Residue-level contacts at the interface:
Residue W427 in chain A contacts residue P272 in chain B (closest heavy-atom distance 3.5 Å).
Residue E142 in chain A interacts with residue P101 in chain B (closest heavy-atom distance 3.3 Å).
Residue G442 in chain A interacts with residue E278 in chain B (closest heavy-atom distance 3.5 Å).
Residue M457 in chain A interacts with residue M275 in chain B (closest heavy-atom distance 3.4 Å).
Residue P139 in chain A is in contact with residue Y85 in chain B (closest heavy-atom distance 3.8 Å).
Residue K452 in chain A contacts residue D276 in chain B (closest heavy-atom distance 3.4 Å).
Residue V141 in chain A contacts residue H81 in chain B (closest heavy-atom distance 3.7 Å).
Residue V141 in chain A is in contact with residue T98 in chain B (closest heavy-atom distance 3.8 Å).
Residue K446 in chain A is in contact with residue F274 in chain B (closest heavy-atom distance 3.4 Å).
Residue P373 in chain A is in contact with residue T186 in chain B (closest heavy-atom distance 3.6 Å).
Residue H62 in chain A is in contact with residue Q92 in chain B (closest heavy-atom distance 3.1 Å).
Residue P59 in chain A interacts with residue W79 in chain B (closest heavy-atom distance 3.3 Å).
Residue W455 in chain A is in contact with residue M275 in chain B (closest heavy-atom distance 3.2 Å).
Residue W455 in chain A is in contact with residue D276 in chain B (closest heavy-atom distance 3.4 Å).
Residue V141 in chain A is in contact with residue Q84 in chain B (closest heavy-atom distance 3.2 Å).
Residue S454 in chain A interacts with residue F274 in chain B (closest heavy-atom distance 3.1 Å).
Residue S145 in chain A interacts with residue P99 in chain B (closest heavy-atom distance 3.5 Å).
Residue T443 in chain A contacts residue Q277 in chain B (closest heavy-atom distance 3.1 Å).
Residue N377 in chain A contacts residue T186 in chain B (closest heavy-atom distance 3.6 Å).
Residue W455 in chain A is in contact with residue F274 in chain B (closest heavy-atom distance 3.3 Å).
Residue V437 in chain A is in contact with residue W301 in chain B (closest heavy-atom distance 3.4 Å).
Residue V444 in chain A interacts with residue F274 in chain B (closest heavy-atom distance 3.5 Å).
Residue F21 in chain A interacts with residue R69 in chain B (closest heavy-atom distance 3.2 Å).
Residue S454 in chain A interacts with residue D276 in chain B (closest heavy-atom distance 3.0 Å).
Residue H62 in chain A is in contact with residue S93 in chain B (closest heavy-atom distance 3.5 Å).
Residue G442 in chain A interacts with residue L279 in chain B (closest heavy-atom distance 3.3 Å).
Residue L148 in chain A is in contact with residue I94 in chain B (closest heavy-atom distance 3.5 Å).
Residue I20 in chain A is in contact with residue T75 in chain B (closest heavy-atom distance 3.6 Å).
Residue Y138 in chain A contacts residue L86 in chain B (closest heavy-atom distance 3.7 Å).
Residue Y138 in chain A interacts with residue Y85 in chain B (closest heavy-atom distance 2.5 Å).
Residue E142 in chain A contacts residue H81 in chain B (closest heavy-atom distance 3.5 Å).
Residue S456 in chain A contacts residue D276 in chain B (closest heavy-atom distance 3.5 Å).
Residue M457 in chain A interacts with residue Y271 in chain B (closest heavy-atom distance 3.6 Å).
Residue Q233 in chain A contacts residue P88 in chain B (closest heavy-atom distance 3.2 Å).
Residue V141 in chain A interacts with residue D96 in chain B (closest heavy-atom distance 3.5 Å).
Residue L232 in chain A interacts with residue Q89 in chain B (closest heavy-atom distance 3.1 Å).
Residue Q233 in chain A contacts residue Q89 in chain B (closest heavy-atom distance 3.5 Å).
Residue R376 in chain A interacts with residue R188 in chain B (closest heavy-atom distance 3.7 Å).
Residue Q445 in chain A interacts with residue D276 in chain B (closest heavy-atom distance 3.3 Å).
Residue M344 in chain A interacts with residue I94 in chain B (closest heavy-atom distance 3.7 Å).
Residue S145 in chain A is in contact with residue T98 in chain B (closest heavy-atom distance 3.0 Å).
Residue Y138 in chain A is in contact with residue P88 in chain B (closest heavy-atom distance 3.6 Å).
Residue Y435 in chain A interacts with residue F274 in chain B (closest heavy-atom distance 3.9 Å).
Residue Q233 in chain A is in contact with residue T91 in chain B (closest heavy-atom distance 3.1 Å).
Residue D421 in chain A interacts with residue P272 in chain B (closest heavy-atom distance 3.8 Å).
Residue Y25 in chain A contacts residue R73 in chain B (closest heavy-atom distance 3.4 Å).
Residue S145 in chain A is in contact with residue L97 in chain B (closest heavy-atom distance 2.1 Å).
Residue W427 in chain A is in contact with residue P268 in chain B (closest heavy-atom distance 3.4 Å).
Residue E142 in chain A is in contact with residue T100 in chain B (closest heavy-atom distance 3.8 Å).
Residue V141 in chain A is in contact with residue L97 in chain B (closest heavy-atom distance 3.7 Å).
Residue V444 in chain A is in contact with residue L279 in chain B (closest heavy-atom distance 3.8 Å).
Residue V444 in chain A contacts residue Q277 in chain B (closest heavy-atom distance 2.9 Å).
Residue W427 in chain A contacts residue Y271 in chain B (closest heavy-atom distance 3.2 Å).
Residue L148 in chain A interacts with residue L97 in chain B (closest heavy-atom distance 3.9 Å).
Residue M457 in chain A interacts with residue Q264 in chain B (closest heavy-atom distance 3.8 Å).
Residue L232 in chain A is in contact with residue P88 in chain B (closest heavy-atom distance 3.8 Å).
Residue V444 in chain A contacts residue D276 in chain B (closest heavy-atom distance 3.3 Å).
Residue I20 in chain A contacts residue R73 in chain B (closest heavy-atom distance 3.0 Å).
Residue P77 in chain A is in contact with residue Q89 in chain B (closest heavy-atom distance 3.4 Å).
Residue L229 in chain A interacts with residue P88 in chain B (closest heavy-atom distance 3.5 Å).

Sequence of chain B:
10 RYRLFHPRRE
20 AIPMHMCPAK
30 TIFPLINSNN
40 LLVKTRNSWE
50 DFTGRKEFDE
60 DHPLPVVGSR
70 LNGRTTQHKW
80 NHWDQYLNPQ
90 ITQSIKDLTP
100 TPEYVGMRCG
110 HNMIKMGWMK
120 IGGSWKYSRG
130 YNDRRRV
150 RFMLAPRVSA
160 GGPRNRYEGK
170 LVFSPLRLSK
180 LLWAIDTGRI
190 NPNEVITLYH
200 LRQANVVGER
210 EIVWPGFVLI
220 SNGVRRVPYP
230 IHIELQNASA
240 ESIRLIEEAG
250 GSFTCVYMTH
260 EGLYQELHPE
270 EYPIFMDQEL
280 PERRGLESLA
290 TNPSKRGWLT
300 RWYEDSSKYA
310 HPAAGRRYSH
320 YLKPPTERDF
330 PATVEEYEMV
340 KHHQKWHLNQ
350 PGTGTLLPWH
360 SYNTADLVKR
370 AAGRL

Sequence of chain A:
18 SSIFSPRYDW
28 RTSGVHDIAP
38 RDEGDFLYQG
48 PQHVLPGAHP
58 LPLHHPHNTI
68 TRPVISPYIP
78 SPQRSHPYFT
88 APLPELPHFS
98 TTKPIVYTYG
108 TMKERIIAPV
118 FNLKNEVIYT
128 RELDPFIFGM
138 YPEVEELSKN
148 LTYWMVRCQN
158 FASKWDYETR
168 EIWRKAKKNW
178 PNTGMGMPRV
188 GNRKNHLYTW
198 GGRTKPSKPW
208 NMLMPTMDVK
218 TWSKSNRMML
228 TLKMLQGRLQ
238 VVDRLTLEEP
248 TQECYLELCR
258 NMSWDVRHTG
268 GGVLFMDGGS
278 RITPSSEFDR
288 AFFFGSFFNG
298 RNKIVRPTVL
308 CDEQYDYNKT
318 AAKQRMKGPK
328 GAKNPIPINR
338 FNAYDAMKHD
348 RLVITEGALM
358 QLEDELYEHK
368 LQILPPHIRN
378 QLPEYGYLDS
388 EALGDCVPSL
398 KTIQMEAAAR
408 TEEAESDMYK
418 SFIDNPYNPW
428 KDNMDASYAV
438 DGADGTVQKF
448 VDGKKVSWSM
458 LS

The following describes two proteins that form a bound complex.